Sequence of protein 2:
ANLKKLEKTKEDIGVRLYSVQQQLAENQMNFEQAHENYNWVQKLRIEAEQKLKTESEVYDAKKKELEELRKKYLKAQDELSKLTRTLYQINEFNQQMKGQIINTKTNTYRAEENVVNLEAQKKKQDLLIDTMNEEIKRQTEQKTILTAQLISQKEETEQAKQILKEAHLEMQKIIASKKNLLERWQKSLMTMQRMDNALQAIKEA

Sequence of protein 1:
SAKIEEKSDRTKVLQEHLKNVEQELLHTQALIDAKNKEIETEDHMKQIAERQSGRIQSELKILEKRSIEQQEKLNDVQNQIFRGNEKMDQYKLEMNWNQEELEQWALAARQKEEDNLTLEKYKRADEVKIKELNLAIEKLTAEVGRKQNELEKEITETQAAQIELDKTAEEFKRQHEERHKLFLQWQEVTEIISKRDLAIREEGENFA

Interface contacts:
Residue I181 in protein 1 contacts residue L135 in protein 2 (closest heavy-atom distance 3.1 Å).
Residue E159 in protein 1 is in contact with residue Y111 in protein 2 (closest heavy-atom distance 3.0 Å).
Residue M145 in protein 1 is in contact with residue R97 in protein 2 (closest heavy-atom distance 3.0 Å).
Residue Q152 in protein 1 contacts residue L104 in protein 2 (closest heavy-atom distance 2.9 Å).
Residue K212 in protein 1 contacts residue V167 in protein 2 (closest heavy-atom distance 2.9 Å).
Residue K212 in protein 1 interacts with residue A163 in protein 2 (closest heavy-atom distance 2.7 Å).
Residue S153 in protein 1 contacts residue E107 in protein 2 (closest heavy-atom distance 2.8 Å).
Residue I139 in protein 1 is in contact with residue N89 in protein 2 (closest heavy-atom distance 3.0 Å).
Residue Q170 in protein 1 contacts residue Y125 in protein 2 (closest heavy-atom distance 2.8 Å).
Residue V244 in protein 1 contacts residue Q191 in protein 2 (closest heavy-atom distance 3.1 Å).
Residue W286 in protein 1 interacts with residue S240 in protein 2 (closest heavy-atom distance 2.4 Å).
Residue K223 in protein 1 contacts residue Q177 in protein 2 (closest heavy-atom distance 3.1 Å).
Residue I132 in protein 1 contacts residue N79 in protein 2 (closest heavy-atom distance 3.0 Å).
Residue R296 in protein 1 contacts residue D248 in protein 2 (closest heavy-atom distance 2.7 Å).
Residue M145 in protein 1 interacts with residue E101 in protein 2 (closest heavy-atom distance 2.9 Å).
Residue L240 in protein 1 is in contact with residue Q191 in protein 2 (closest heavy-atom distance 2.9 Å).
Residue N216 in protein 1 interacts with residue V167 in protein 2 (closest heavy-atom distance 2.9 Å).
Residue Q180 in protein 1 is in contact with residue L132 in protein 2 (closest heavy-atom distance 2.9 Å).
Residue Q171 in protein 1 is in contact with residue L121 in protein 2 (closest heavy-atom distance 3.0 Å).
Residue K247 in protein 1 is in contact with residue T199 in protein 2 (closest heavy-atom distance 3.1 Å).
Residue K135 in protein 1 is in contact with residue F83 in protein 2 (closest heavy-atom distance 3.1 Å).
Residue E227 in protein 1 contacts residue Q177 in protein 2 (closest heavy-atom distance 3.0 Å).
Residue L160 in protein 1 contacts residue K114 in protein 2 (closest heavy-atom distance 2.1 Å).
Residue K107 in protein 1 contacts residue E59 in protein 2 (closest heavy-atom distance 2.5 Å).
Residue Q178 in protein 1 is in contact with residue K124 in protein 2 (closest heavy-atom distance 2.9 Å).
Residue E142 in protein 1 contacts residue R97 in protein 2 (closest heavy-atom distance 2.5 Å).
Residue E194 in protein 1 interacts with residue N146 in protein 2 (closest heavy-atom distance 2.1 Å).
Residue I181 in protein 1 contacts residue E131 in protein 2 (closest heavy-atom distance 3.0 Å).
Residue M188 in protein 1 interacts with residue L139 in protein 2 (closest heavy-atom distance 3.0 Å).
Residue Y191 in protein 1 interacts with residue N143 in protein 2 (closest heavy-atom distance 3.1 Å).
Residue E254 in protein 1 interacts with residue T209 in protein 2 (closest heavy-atom distance 2.9 Å).
Residue K223 in protein 1 contacts residue Q173 in protein 2 (closest heavy-atom distance 2.2 Å).
Residue M195 in protein 1 interacts with residue N146 in protein 2 (closest heavy-atom distance 2.8 Å).
Residue I139 in protein 1 interacts with residue A86 in protein 2 (closest heavy-atom distance 3.1 Å).
Residue E142 in protein 1 is in contact with residue Y90 in protein 2 (closest heavy-atom distance 3.0 Å).
Residue T241 in protein 1 is in contact with residue Q191 in protein 2 (closest heavy-atom distance 2.4 Å).
Residue L125 in protein 1 interacts with residue N79 in protein 2 (closest heavy-atom distance 3.0 Å).
Residue Q129 in protein 1 contacts residue N79 in protein 2 (closest heavy-atom distance 2.6 Å).
Residue I104 in protein 1 contacts residue L58 in protein 2 (closest heavy-atom distance 2.9 Å).
Residue S153 in protein 1 is in contact with residue K103 in protein 2 (closest heavy-atom distance 3.0 Å).
Residue D226 in protein 1 is in contact with residue K174 in protein 2 (closest heavy-atom distance 3.1 Å).
Residue L240 in protein 1 is in contact with residue T192 in protein 2 (closest heavy-atom distance 3.0 Å).
Residue E250 in protein 1 contacts residue L202 in protein 2 (closest heavy-atom distance 3.0 Å).
Residue M195 in protein 1 is in contact with residue F145 in protein 2 (closest heavy-atom distance 3.1 Å).
Residue I139 in protein 1 contacts residue Y90 in protein 2 (closest heavy-atom distance 3.1 Å).
Residue L233 in protein 1 contacts residue N185 in protein 2 (closest heavy-atom distance 2.9 Å).
Residue E122 in protein 1 contacts residue R68 in protein 2 (closest heavy-atom distance 2.1 Å).
Residue E194 in protein 1 contacts residue K150 in protein 2 (closest heavy-atom distance 2.8 Å).
Residue T258 in protein 1 interacts with residue T209 in protein 2 (closest heavy-atom distance 2.1 Å).
Residue E278 in protein 1 interacts with residue K230 in protein 2 (closest heavy-atom distance 2.3 Å).
Residue L219 in protein 1 is in contact with residue E171 in protein 2 (closest heavy-atom distance 3.0 Å).
Residue R279 in protein 1 contacts residue I226 in protein 2 (closest heavy-atom distance 2.9 Å).
Residue N234 in protein 1 is in contact with residue M184 in protein 2 (closest heavy-atom distance 3.0 Å).
Residue N185 in protein 1 contacts residue L135 in protein 2 (closest heavy-atom distance 3.1 Å).
Residue E142 in protein 1 contacts residue Q94 in protein 2 (closest heavy-atom distance 3.1 Å).
Residue N198 in protein 1 interacts with residue M149 in protein 2 (closest heavy-atom distance 2.8 Å).
Residue I237 in protein 1 is in contact with residue Q191 in protein 2 (closest heavy-atom distance 2.9 Å).
Residue Q275 in protein 1 interacts with residue K230 in protein 2 (closest heavy-atom distance 2.9 Å).
Residue D143 in protein 1 interacts with residue V93 in protein 2 (closest heavy-atom distance 3.0 Å).
Residue R296 in protein 1 contacts residue M244 in protein 2 (closest heavy-atom distance 2.5 Å).

The following describes two proteins that form a bound complex.